Sequence of protein 2:
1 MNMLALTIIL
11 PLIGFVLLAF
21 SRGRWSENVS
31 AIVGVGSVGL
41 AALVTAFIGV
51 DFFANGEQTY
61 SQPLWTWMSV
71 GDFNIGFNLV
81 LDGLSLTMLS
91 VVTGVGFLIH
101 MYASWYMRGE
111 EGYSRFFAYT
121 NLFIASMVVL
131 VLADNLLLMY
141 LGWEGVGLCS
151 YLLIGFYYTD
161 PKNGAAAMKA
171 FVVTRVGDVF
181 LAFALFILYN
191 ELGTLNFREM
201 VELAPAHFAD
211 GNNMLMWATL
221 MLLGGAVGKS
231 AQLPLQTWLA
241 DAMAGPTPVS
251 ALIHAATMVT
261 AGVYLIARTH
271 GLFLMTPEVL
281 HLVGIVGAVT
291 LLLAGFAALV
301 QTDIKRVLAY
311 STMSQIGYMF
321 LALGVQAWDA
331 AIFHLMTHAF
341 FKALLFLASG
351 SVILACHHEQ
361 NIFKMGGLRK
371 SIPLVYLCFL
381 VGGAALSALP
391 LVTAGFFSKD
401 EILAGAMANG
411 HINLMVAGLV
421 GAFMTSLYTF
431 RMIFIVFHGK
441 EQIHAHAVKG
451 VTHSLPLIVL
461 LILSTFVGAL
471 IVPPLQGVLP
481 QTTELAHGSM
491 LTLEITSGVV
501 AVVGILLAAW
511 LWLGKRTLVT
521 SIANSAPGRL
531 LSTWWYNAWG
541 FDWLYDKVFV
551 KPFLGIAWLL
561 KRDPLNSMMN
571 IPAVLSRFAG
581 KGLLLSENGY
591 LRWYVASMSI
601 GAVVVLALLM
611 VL

The following describes two proteins that form a bound complex.

Sequence of protein 1:
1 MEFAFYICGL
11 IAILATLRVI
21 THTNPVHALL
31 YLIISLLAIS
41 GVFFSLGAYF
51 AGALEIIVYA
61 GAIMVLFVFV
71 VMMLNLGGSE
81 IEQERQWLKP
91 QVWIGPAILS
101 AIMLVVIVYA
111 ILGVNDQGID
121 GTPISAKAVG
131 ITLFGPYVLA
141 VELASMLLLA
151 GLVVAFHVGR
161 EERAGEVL

Contacts between the two chains:
Residue R592 in protein 2 is in contact with residue W87 in protein 1 (closest heavy-atom distance 2.8 Å).
Residue S599 in protein 2 contacts residue L99 in protein 1 (closest heavy-atom distance 2.9 Å).
Residue V603 in protein 2 contacts residue I102 in protein 1 (closest heavy-atom distance 4.0 Å).
Residue A607 in protein 2 contacts residue V106 in protein 1 (closest heavy-atom distance 4.3 Å).
Residue R592 in protein 2 is in contact with residue V92 in protein 1 (closest heavy-atom distance 4.4 Å).
Residue L606 in protein 2 is in contact with residue V106 in protein 1 (closest heavy-atom distance 3.6 Å).
Residue M610 in protein 2 is in contact with residue A110 in protein 1 (closest heavy-atom distance 3.8 Å).
Residue S599 in protein 2 is in contact with residue S100 in protein 1 (closest heavy-atom distance 4.4 Å).
Residue L606 in protein 2 contacts residue M103 in protein 1 (closest heavy-atom distance 4.7 Å).
Residue S599 in protein 2 interacts with residue M103 in protein 1 (closest heavy-atom distance 4.5 Å).
Residue V603 in protein 2 is in contact with residue M103 in protein 1 (closest heavy-atom distance 3.4 Å).
Residue V603 in protein 2 contacts residue L99 in protein 1 (closest heavy-atom distance 3.6 Å).
Residue L606 in protein 2 contacts residue I107 in protein 1 (closest heavy-atom distance 3.2 Å).
Residue M610 in protein 2 is in contact with residue V106 in protein 1 (closest heavy-atom distance 4.0 Å).
Residue I600 in protein 2 is in contact with residue L99 in protein 1 (closest heavy-atom distance 4.0 Å).
Residue A602 in protein 2 interacts with residue M103 in protein 1 (closest heavy-atom distance 4.4 Å).
Residue M610 in protein 2 contacts residue Y109 in protein 1 (closest heavy-atom distance 4.1 Å).
Residue A596 in protein 2 is in contact with residue L99 in protein 1 (closest heavy-atom distance 3.9 Å).